Sequence of protein 1:
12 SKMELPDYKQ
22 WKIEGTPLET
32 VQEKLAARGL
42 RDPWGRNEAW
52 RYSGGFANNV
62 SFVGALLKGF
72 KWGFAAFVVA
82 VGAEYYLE

Residue-level contacts at the interface:
Residue D35 in protein 2 interacts with residue L29 in protein 1 (closest heavy-atom distance 4.3 Å).
Residue D35 in protein 2 is in contact with residue V32 in protein 1 (closest heavy-atom distance 3.0 Å).
Residue Y39 in protein 2 is in contact with residue L36 in protein 1 (closest heavy-atom distance 3.7 Å).
Residue Y37 in protein 2 interacts with residue E49 in protein 1 (closest heavy-atom distance 4.3 Å).
Residue R38 in protein 2 contacts residue G46 in protein 1 (closest heavy-atom distance 4.2 Å).
Residue C42 in protein 2 interacts with residue R42 in protein 1 (closest heavy-atom distance 3.0 Å).
Residue R38 in protein 2 is in contact with residue D43 in protein 1 (closest heavy-atom distance 3.2 Å).
Residue R38 in protein 2 interacts with residue P44 in protein 1 (closest heavy-atom distance 3.1 Å).
Residue R38 in protein 2 is in contact with residue E49 in protein 1 (closest heavy-atom distance 3.0 Å).
Residue C42 in protein 2 contacts residue L36 in protein 1 (closest heavy-atom distance 3.5 Å).
Residue Y39 in protein 2 is in contact with residue K35 in protein 1 (closest heavy-atom distance 4.6 Å).
Residue L43 in protein 2 is in contact with residue L36 in protein 1 (closest heavy-atom distance 4.8 Å).
Residue R34 in protein 2 interacts with residue E49 in protein 1 (closest heavy-atom distance 3.7 Å).
Residue R38 in protein 2 is in contact with residue L29 in protein 1 (closest heavy-atom distance 4.8 Å).
Residue R38 in protein 2 contacts residue R42 in protein 1 (closest heavy-atom distance 4.8 Å).
Residue R38 in protein 2 contacts residue W45 in protein 1 (closest heavy-atom distance 3.1 Å).
Residue C42 in protein 2 is in contact with residue L41 in protein 1 (closest heavy-atom distance 4.0 Å).
Residue C42 in protein 2 contacts residue D43 in protein 1 (closest heavy-atom distance 4.0 Å).
Residue R34 in protein 2 contacts residue Y53 in protein 1 (closest heavy-atom distance 3.8 Å).
Residue Y39 in protein 2 interacts with residue V32 in protein 1 (closest heavy-atom distance 3.6 Å).
Residue A46 in protein 2 is in contact with residue L41 in protein 1 (closest heavy-atom distance 4.9 Å).
Residue D35 in protein 2 contacts residue P28 in protein 1 (closest heavy-atom distance 4.7 Å).

These two protein chains interact to form a complex.

Sequence of protein 2:
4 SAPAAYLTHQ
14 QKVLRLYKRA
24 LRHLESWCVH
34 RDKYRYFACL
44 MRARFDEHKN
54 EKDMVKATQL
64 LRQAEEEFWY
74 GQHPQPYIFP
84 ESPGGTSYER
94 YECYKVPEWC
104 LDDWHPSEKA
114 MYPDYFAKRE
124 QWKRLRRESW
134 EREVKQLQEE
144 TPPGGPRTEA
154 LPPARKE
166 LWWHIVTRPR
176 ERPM